Sequence of chain B:
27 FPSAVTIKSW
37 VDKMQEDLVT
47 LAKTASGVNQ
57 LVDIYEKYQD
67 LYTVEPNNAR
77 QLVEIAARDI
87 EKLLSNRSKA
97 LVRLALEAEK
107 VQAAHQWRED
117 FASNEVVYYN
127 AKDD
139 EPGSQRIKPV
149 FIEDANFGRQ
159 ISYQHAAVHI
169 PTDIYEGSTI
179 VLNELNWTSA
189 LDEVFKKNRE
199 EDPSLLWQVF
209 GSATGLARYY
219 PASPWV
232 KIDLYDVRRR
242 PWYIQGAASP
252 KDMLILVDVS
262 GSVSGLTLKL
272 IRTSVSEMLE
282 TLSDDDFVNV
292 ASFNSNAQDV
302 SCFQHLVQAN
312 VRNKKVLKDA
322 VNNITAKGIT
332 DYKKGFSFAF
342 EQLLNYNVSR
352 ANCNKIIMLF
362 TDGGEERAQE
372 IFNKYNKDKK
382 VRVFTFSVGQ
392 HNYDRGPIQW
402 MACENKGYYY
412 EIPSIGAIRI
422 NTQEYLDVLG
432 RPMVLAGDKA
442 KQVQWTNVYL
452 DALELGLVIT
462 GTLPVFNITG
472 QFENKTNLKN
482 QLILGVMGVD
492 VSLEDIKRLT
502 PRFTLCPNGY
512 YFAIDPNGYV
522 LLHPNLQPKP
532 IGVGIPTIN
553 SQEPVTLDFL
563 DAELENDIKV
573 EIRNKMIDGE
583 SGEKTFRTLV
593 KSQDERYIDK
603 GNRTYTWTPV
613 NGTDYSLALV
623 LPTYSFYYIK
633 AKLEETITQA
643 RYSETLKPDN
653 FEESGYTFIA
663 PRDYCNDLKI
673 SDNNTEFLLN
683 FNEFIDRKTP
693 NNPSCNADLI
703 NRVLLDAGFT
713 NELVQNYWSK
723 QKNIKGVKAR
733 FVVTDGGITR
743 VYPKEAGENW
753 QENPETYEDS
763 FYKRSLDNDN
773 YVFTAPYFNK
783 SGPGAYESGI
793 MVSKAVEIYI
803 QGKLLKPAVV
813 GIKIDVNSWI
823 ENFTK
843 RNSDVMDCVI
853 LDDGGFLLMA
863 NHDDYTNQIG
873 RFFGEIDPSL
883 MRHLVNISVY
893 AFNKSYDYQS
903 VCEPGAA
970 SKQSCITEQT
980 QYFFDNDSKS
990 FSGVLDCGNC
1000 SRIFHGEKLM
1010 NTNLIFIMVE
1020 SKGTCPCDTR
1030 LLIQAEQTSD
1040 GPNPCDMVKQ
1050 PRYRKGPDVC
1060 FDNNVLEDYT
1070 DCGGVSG

These two protein chains interact to form a complex.

Sequence of chain A:
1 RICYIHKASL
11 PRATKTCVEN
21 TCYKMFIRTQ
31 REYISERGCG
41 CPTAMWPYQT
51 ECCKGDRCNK

Residue-level contacts at the interface:
Residue E139 in chain B interacts with residue K54 in chain A (closest heavy-atom distance 4.4 Å).
Residue P140 in chain B is in contact with residue R57 in chain A (closest heavy-atom distance 4.9 Å).
Residue A118 in chain B interacts with residue K54 in chain A (closest heavy-atom distance 3.8 Å).
Residue A118 in chain B interacts with residue G55 in chain A (closest heavy-atom distance 4.9 Å).
Residue G141 in chain B is in contact with residue K54 in chain A (closest heavy-atom distance 4.0 Å).
Residue P140 in chain B interacts with residue C58 in chain A (closest heavy-atom distance 4.3 Å).
Residue P140 in chain B contacts residue K54 in chain A (closest heavy-atom distance 3.1 Å).